Sequence of protein 1:
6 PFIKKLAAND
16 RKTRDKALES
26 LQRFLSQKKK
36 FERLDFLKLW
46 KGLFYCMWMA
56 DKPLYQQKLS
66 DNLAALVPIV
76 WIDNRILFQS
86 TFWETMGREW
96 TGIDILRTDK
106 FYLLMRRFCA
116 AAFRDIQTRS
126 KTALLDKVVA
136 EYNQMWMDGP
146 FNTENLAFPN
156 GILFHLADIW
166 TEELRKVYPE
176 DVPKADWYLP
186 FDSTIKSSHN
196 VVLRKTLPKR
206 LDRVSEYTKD

Sequence of protein 2:
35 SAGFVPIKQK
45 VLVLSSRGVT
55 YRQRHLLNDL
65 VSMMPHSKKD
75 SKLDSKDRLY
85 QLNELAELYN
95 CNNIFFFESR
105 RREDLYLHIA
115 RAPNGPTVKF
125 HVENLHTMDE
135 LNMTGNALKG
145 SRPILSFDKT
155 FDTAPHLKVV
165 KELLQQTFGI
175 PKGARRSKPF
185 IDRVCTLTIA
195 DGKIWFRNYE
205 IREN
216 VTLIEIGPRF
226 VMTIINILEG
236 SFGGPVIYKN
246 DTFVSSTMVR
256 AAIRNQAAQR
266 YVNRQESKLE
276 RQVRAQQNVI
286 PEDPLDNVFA

The following describes two proteins that form a bound complex.

Contacts between the two chains:
Residue L290 in protein 2 is in contact with residue L42 in protein 1 (closest heavy-atom distance 4.2 Å).
Residue F294 in protein 2 contacts residue I8 in protein 1 (closest heavy-atom distance 3.7 Å).
Residue P289 in protein 2 contacts residue L39 in protein 1 (closest heavy-atom distance 3.9 Å).
Residue L290 in protein 2 interacts with residue K46 in protein 1 (closest heavy-atom distance 4.4 Å).
Residue F294 in protein 2 is in contact with residue K46 in protein 1 (closest heavy-atom distance 3.6 Å).
Residue V293 in protein 2 is in contact with residue K43 in protein 1 (closest heavy-atom distance 4.0 Å).
Residue F294 in protein 2 interacts with residue K9 in protein 1 (closest heavy-atom distance 2.3 Å).
Residue F294 in protein 2 interacts with residue A12 in protein 1 (closest heavy-atom distance 3.6 Å).
Residue L290 in protein 2 interacts with residue L39 in protein 1 (closest heavy-atom distance 4.4 Å).
Residue A295 in protein 2 is in contact with residue K9 in protein 1 (closest heavy-atom distance 4.3 Å).
Residue L290 in protein 2 is in contact with residue R93 in protein 1 (closest heavy-atom distance 3.3 Å).
Residue P289 in protein 2 is in contact with residue K43 in protein 1 (closest heavy-atom distance 3.2 Å).
Residue V293 in protein 2 is in contact with residue I8 in protein 1 (closest heavy-atom distance 3.5 Å).
Residue V293 in protein 2 contacts residue K46 in protein 1 (closest heavy-atom distance 3.6 Å).
Residue L290 in protein 2 interacts with residue K43 in protein 1 (closest heavy-atom distance 3.6 Å).
Residue F294 in protein 2 contacts residue Y50 in protein 1 (closest heavy-atom distance 3.6 Å).
Residue F294 in protein 2 interacts with residue G47 in protein 1 (closest heavy-atom distance 4.0 Å).